This data describes a binding interaction between two proteins.

Sequence of the second protein:
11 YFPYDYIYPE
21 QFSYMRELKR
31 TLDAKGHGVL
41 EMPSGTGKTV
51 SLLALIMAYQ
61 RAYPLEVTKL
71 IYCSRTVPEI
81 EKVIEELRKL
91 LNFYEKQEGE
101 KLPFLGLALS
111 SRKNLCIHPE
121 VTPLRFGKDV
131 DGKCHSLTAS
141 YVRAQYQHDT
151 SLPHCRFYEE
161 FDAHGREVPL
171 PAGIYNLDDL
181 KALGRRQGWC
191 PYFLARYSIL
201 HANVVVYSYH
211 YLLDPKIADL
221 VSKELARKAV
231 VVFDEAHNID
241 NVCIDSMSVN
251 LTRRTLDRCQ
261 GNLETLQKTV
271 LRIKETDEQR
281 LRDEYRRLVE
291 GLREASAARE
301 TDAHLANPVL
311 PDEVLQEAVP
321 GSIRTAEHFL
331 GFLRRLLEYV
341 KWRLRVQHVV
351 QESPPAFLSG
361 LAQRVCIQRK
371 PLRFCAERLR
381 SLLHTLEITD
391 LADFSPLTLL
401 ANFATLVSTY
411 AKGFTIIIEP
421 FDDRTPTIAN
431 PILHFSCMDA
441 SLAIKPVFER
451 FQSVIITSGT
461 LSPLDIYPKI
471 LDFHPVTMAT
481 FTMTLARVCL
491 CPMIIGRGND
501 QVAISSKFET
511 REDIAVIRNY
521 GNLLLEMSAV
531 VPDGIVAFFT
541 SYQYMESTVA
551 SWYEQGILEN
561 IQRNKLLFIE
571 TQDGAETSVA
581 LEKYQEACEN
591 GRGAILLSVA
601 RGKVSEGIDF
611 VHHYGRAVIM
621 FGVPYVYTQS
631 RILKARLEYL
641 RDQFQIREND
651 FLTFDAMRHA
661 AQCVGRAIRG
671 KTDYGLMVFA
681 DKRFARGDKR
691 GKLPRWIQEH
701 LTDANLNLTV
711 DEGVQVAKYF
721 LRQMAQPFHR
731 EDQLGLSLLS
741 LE

Contacts between the two chains:
Residue E546 in the second protein interacts with residue K296 in the first protein (closest heavy-atom distance 3.3 Å).
Residue Q562 in the second protein contacts residue H310 in the first protein (closest heavy-atom distance 3.0 Å).
Residue Q629 in the second protein is in contact with residue Y281 in the first protein (closest heavy-atom distance 3.5 Å).
Residue D673 in the second protein interacts with residue N338 in the first protein (closest heavy-atom distance 3.0 Å).
Residue E582 in the second protein interacts with residue N264 in the first protein (closest heavy-atom distance 2.7 Å).
Residue E582 in the second protein interacts with residue L260 in the first protein (closest heavy-atom distance 3.1 Å).
Residue P426 in the second protein is in contact with residue S290 in the first protein (closest heavy-atom distance 3.3 Å).
Residue G127 in the second protein contacts residue D274 in the first protein (closest heavy-atom distance 3.0 Å).
Residue R112 in the second protein contacts residue A271 in the first protein (closest heavy-atom distance 2.8 Å).
Residue Q562 in the second protein is in contact with residue F307 in the first protein (closest heavy-atom distance 3.4 Å).
Residue Y553 in the second protein contacts residue F307 in the first protein (closest heavy-atom distance 3.5 Å).
Residue Y16 in the second protein contacts residue N338 in the first protein (closest heavy-atom distance 2.8 Å).
Residue K583 in the second protein interacts with residue S311 in the first protein (closest heavy-atom distance 3.5 Å).
Residue N250 in the second protein interacts with residue D278 in the first protein (closest heavy-atom distance 2.6 Å).
Residue D15 in the second protein is in contact with residue G340 in the first protein (closest heavy-atom distance 3.5 Å).
Residue D422 in the second protein is in contact with residue N291 in the first protein (closest heavy-atom distance 3.5 Å).
Residue P426 in the second protein interacts with residue N291 in the first protein (closest heavy-atom distance 3.2 Å).
Residue K583 in the second protein contacts residue A312 in the first protein (closest heavy-atom distance 3.1 Å).
Residue Y553 in the second protein contacts residue F230 in the first protein (closest heavy-atom distance 3.4 Å).
Residue E85 in the second protein is in contact with residue S333 in the first protein (closest heavy-atom distance 3.0 Å).
Residue R592 in the second protein contacts residue A168 in the first protein (closest heavy-atom distance 3.3 Å).
Residue Y553 in the second protein interacts with residue R306 in the first protein (closest heavy-atom distance 3.4 Å).
Residue H434 in the second protein contacts residue Y281 in the first protein (closest heavy-atom distance 3.3 Å).
Residue G574 in the second protein contacts residue L266 in the first protein (closest heavy-atom distance 3.5 Å).
Residue L567 in the second protein is in contact with residue S311 in the first protein (closest heavy-atom distance 2.8 Å).
Residue Y18 in the second protein interacts with residue N338 in the first protein (closest heavy-atom distance 3.5 Å).
Residue Q562 in the second protein contacts residue A172 in the first protein (closest heavy-atom distance 3.3 Å).
Residue R563 in the second protein is in contact with residue A172 in the first protein (closest heavy-atom distance 3.2 Å).
Residue E546 in the second protein contacts residue E297 in the first protein (closest heavy-atom distance 3.4 Å).
Residue K128 in the second protein is in contact with residue D274 in the first protein (closest heavy-atom distance 2.5 Å).
Residue E582 in the second protein is in contact with residue M257 in the first protein (closest heavy-atom distance 2.8 Å).
Residue P78 in the second protein contacts residue D268 in the first protein (closest heavy-atom distance 3.3 Å).
Residue Y14 in the second protein contacts residue S339 in the first protein (closest heavy-atom distance 3.5 Å).
Residue E419 in the second protein interacts with residue Y281 in the first protein (closest heavy-atom distance 2.5 Å).
Residue T76 in the second protein interacts with residue D268 in the first protein (closest heavy-atom distance 3.3 Å).
Residue I569 in the second protein interacts with residue I304 in the first protein (closest heavy-atom distance 3.3 Å).
Residue N250 in the second protein contacts residue L277 in the first protein (closest heavy-atom distance 3.4 Å).
Residue Q562 in the second protein contacts residue R175 in the first protein (closest heavy-atom distance 3.3 Å).
Residue Q543 in the second protein is in contact with residue P287 in the first protein (closest heavy-atom distance 3.4 Å).
Residue L581 in the second protein is in contact with residue N264 in the first protein (closest heavy-atom distance 2.6 Å).
Residue G670 in the second protein contacts residue N338 in the first protein (closest heavy-atom distance 3.2 Å).
Residue E546 in the second protein interacts with residue N300 in the first protein (closest heavy-atom distance 3.4 Å).
Residue K583 in the second protein interacts with residue N308 in the first protein (closest heavy-atom distance 3.5 Å).
Residue Y16 in the second protein interacts with residue S339 in the first protein (closest heavy-atom distance 2.9 Å).
Residue D214 in the second protein is in contact with residue K275 in the first protein (closest heavy-atom distance 2.8 Å).
Residue K671 in the second protein is in contact with residue N338 in the first protein (closest heavy-atom distance 3.1 Å).
Residue H210 in the second protein interacts with residue K275 in the first protein (closest heavy-atom distance 3.5 Å).
Residue R669 in the second protein contacts residue D336 in the first protein (closest heavy-atom distance 3.3 Å).
Residue E85 in the second protein interacts with residue P332 in the first protein (closest heavy-atom distance 3.1 Å).
Residue Y553 in the second protein is in contact with residue Y229 in the first protein (closest heavy-atom distance 2.2 Å).
Residue Q585 in the second protein interacts with residue K263 in the first protein (closest heavy-atom distance 2.8 Å).
Residue L581 in the second protein contacts residue K263 in the first protein (closest heavy-atom distance 2.6 Å).
Residue D423 in the second protein contacts residue S284 in the first protein (closest heavy-atom distance 3.0 Å).
Residue I569 in the second protein contacts residue N308 in the first protein (closest heavy-atom distance 3.3 Å).
Residue D219 in the second protein interacts with residue K275 in the first protein (closest heavy-atom distance 3.0 Å).
Residue F126 in the second protein contacts residue D274 in the first protein (closest heavy-atom distance 2.6 Å).
Residue E85 in the second protein contacts residue N334 in the first protein (closest heavy-atom distance 2.4 Å).
Residue R424 in the second protein contacts residue V286 in the first protein (closest heavy-atom distance 3.4 Å).
Residue V77 in the second protein is in contact with residue D268 in the first protein (closest heavy-atom distance 2.4 Å).
Residue R424 in the second protein contacts residue S284 in the first protein (closest heavy-atom distance 3.3 Å).

Sequence of the first protein:
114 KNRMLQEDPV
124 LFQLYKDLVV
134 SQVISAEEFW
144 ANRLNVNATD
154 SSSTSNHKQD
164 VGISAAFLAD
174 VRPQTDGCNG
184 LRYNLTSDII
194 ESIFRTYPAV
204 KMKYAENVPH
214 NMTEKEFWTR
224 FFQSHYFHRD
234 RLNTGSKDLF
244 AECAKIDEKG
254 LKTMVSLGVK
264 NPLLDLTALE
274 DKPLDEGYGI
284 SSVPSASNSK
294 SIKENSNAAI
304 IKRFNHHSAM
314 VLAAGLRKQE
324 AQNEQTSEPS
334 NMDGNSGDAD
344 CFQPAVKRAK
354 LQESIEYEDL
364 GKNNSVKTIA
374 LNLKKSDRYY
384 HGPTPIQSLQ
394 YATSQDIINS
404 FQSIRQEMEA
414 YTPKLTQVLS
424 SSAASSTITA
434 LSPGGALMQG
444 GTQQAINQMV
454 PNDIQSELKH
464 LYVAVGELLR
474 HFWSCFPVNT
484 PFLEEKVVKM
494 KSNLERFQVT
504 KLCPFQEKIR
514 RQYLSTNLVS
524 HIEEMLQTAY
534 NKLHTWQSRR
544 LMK